Sequence of protein 1:
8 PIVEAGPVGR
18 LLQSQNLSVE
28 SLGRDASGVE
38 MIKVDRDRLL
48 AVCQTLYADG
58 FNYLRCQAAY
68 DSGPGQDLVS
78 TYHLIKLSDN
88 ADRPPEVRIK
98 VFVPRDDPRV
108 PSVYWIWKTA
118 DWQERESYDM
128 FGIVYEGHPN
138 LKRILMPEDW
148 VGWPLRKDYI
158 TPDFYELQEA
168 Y

Sequence of protein 2:
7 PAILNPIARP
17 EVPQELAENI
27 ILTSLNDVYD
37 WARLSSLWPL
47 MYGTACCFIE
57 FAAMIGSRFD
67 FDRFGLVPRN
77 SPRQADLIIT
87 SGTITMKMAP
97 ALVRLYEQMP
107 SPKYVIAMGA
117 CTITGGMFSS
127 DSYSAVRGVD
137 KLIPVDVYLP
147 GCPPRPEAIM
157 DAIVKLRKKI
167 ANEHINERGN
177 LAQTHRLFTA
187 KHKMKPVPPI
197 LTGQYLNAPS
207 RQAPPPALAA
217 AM

Residue-level contacts at the interface:
Residue M218 in protein 2 is in contact with residue W112 in protein 1 (closest heavy-atom distance 3.8 Å).
Residue A131 in protein 2 is in contact with residue E163 in protein 1 (closest heavy-atom distance 3.5 Å).
Residue Y129 in protein 2 contacts residue T158 in protein 1 (closest heavy-atom distance 4.0 Å).
Residue M92 in protein 2 contacts residue L164 in protein 1 (closest heavy-atom distance 3.7 Å).
Residue L214 in protein 2 is in contact with residue E133 in protein 1 (closest heavy-atom distance 4.1 Å).
Residue R207 in protein 2 is in contact with residue Y111 in protein 1 (closest heavy-atom distance 2.9 Å).
Residue M218 in protein 2 is in contact with residue Q51 in protein 1 (closest heavy-atom distance 3.3 Å).
Residue M92 in protein 2 is in contact with residue P144 in protein 1 (closest heavy-atom distance 4.3 Å).
Residue R133 in protein 2 contacts residue E163 in protein 1 (closest heavy-atom distance 2.9 Å).
Residue A217 in protein 2 contacts residue L47 in protein 1 (closest heavy-atom distance 3.5 Å).
Residue K137 in protein 2 is in contact with residue E166 in protein 1 (closest heavy-atom distance 3.0 Å).
Residue K137 in protein 2 is in contact with residue Y168 in protein 1 (closest heavy-atom distance 3.7 Å).
Residue T120 in protein 2 contacts residue A167 in protein 1 (closest heavy-atom distance 3.7 Å).
Residue R207 in protein 2 is in contact with residue W112 in protein 1 (closest heavy-atom distance 3.9 Å).
Residue R133 in protein 2 is in contact with residue A167 in protein 1 (closest heavy-atom distance 4.2 Å).
Residue K93 in protein 2 contacts residue P144 in protein 1 (closest heavy-atom distance 3.8 Å).
Residue S206 in protein 2 contacts residue P136 in protein 1 (closest heavy-atom distance 3.3 Å).
Residue R207 in protein 2 is in contact with residue N137 in protein 1 (closest heavy-atom distance 4.1 Å).
Residue K93 in protein 2 interacts with residue M143 in protein 1 (closest heavy-atom distance 3.1 Å).
Residue Y201 in protein 2 interacts with residue W119 in protein 1 (closest heavy-atom distance 3.3 Å).
Residue R207 in protein 2 contacts residue P136 in protein 1 (closest heavy-atom distance 3.7 Å).
Residue L214 in protein 2 is in contact with residue L47 in protein 1 (closest heavy-atom distance 3.7 Å).
Residue Y201 in protein 2 interacts with residue R122 in protein 1 (closest heavy-atom distance 3.8 Å).
Residue L214 in protein 2 interacts with residue P108 in protein 1 (closest heavy-atom distance 4.2 Å).
Residue Y129 in protein 2 contacts residue L152 in protein 1 (closest heavy-atom distance 3.5 Å).
Residue Y129 in protein 2 contacts residue P151 in protein 1 (closest heavy-atom distance 3.9 Å).
Residue K137 in protein 2 is in contact with residue E163 in protein 1 (closest heavy-atom distance 3.7 Å).
Residue Y129 in protein 2 contacts residue Y156 in protein 1 (closest heavy-atom distance 4.0 Å).
Residue Y201 in protein 2 interacts with residue N137 in protein 1 (closest heavy-atom distance 3.3 Å).
Residue Y129 in protein 2 contacts residue L164 in protein 1 (closest heavy-atom distance 3.3 Å).
Residue L214 in protein 2 interacts with residue W112 in protein 1 (closest heavy-atom distance 3.4 Å).
Residue K137 in protein 2 is in contact with residue Y162 in protein 1 (closest heavy-atom distance 3.5 Å).
Residue A217 in protein 2 contacts residue A48 in protein 1 (closest heavy-atom distance 3.5 Å).
Residue Y201 in protein 2 is in contact with residue D118 in protein 1 (closest heavy-atom distance 2.7 Å).
Residue K93 in protein 2 interacts with residue I141 in protein 1 (closest heavy-atom distance 3.7 Å).
Residue M92 in protein 2 is in contact with residue E163 in protein 1 (closest heavy-atom distance 3.4 Å).
Residue A131 in protein 2 interacts with residue L164 in protein 1 (closest heavy-atom distance 3.4 Å).
Residue I196 in protein 2 interacts with residue E145 in protein 1 (closest heavy-atom distance 3.7 Å).
Residue S128 in protein 2 contacts residue L164 in protein 1 (closest heavy-atom distance 4.2 Å).
Residue S206 in protein 2 interacts with residue W112 in protein 1 (closest heavy-atom distance 3.2 Å).
Residue I196 in protein 2 interacts with residue K139 in protein 1 (closest heavy-atom distance 3.3 Å).
Residue R133 in protein 2 is in contact with residue Q165 in protein 1 (closest heavy-atom distance 3.2 Å).
Residue M92 in protein 2 is in contact with residue W147 in protein 1 (closest heavy-atom distance 3.8 Å).
Residue Y129 in protein 2 is in contact with residue M143 in protein 1 (closest heavy-atom distance 4.1 Å).
Residue M92 in protein 2 is in contact with residue F161 in protein 1 (closest heavy-atom distance 3.7 Å).
Residue K93 in protein 2 is in contact with residue L142 in protein 1 (closest heavy-atom distance 4.2 Å).
Residue M218 in protein 2 is in contact with residue I113 in protein 1 (closest heavy-atom distance 3.9 Å).
Residue Y129 in protein 2 contacts residue W147 in protein 1 (closest heavy-atom distance 4.3 Å).
Residue S130 in protein 2 is in contact with residue L164 in protein 1 (closest heavy-atom distance 4.0 Å).
Residue A209 in protein 2 contacts residue W112 in protein 1 (closest heavy-atom distance 3.9 Å).
Residue M218 in protein 2 interacts with residue L47 in protein 1 (closest heavy-atom distance 3.7 Å).
Residue L214 in protein 2 is in contact with residue G134 in protein 1 (closest heavy-atom distance 3.7 Å).
Residue V132 in protein 2 interacts with residue E163 in protein 1 (closest heavy-atom distance 3.5 Å).
Residue K137 in protein 2 contacts residue Q165 in protein 1 (closest heavy-atom distance 4.1 Å).
Residue P211 in protein 2 contacts residue G134 in protein 1 (closest heavy-atom distance 4.3 Å).
Residue R133 in protein 2 interacts with residue L164 in protein 1 (closest heavy-atom distance 3.6 Å).
Residue R207 in protein 2 contacts residue D118 in protein 1 (closest heavy-atom distance 2.8 Å).
Residue Y129 in protein 2 is in contact with residue M127 in protein 1 (closest heavy-atom distance 3.3 Å).
Residue P210 in protein 2 contacts residue W112 in protein 1 (closest heavy-atom distance 3.8 Å).
Residue P211 in protein 2 contacts residue W112 in protein 1 (closest heavy-atom distance 4.3 Å).

These two protein chains interact to form a complex.